These two protein chains interact to form a complex.

Sequence of chain A:
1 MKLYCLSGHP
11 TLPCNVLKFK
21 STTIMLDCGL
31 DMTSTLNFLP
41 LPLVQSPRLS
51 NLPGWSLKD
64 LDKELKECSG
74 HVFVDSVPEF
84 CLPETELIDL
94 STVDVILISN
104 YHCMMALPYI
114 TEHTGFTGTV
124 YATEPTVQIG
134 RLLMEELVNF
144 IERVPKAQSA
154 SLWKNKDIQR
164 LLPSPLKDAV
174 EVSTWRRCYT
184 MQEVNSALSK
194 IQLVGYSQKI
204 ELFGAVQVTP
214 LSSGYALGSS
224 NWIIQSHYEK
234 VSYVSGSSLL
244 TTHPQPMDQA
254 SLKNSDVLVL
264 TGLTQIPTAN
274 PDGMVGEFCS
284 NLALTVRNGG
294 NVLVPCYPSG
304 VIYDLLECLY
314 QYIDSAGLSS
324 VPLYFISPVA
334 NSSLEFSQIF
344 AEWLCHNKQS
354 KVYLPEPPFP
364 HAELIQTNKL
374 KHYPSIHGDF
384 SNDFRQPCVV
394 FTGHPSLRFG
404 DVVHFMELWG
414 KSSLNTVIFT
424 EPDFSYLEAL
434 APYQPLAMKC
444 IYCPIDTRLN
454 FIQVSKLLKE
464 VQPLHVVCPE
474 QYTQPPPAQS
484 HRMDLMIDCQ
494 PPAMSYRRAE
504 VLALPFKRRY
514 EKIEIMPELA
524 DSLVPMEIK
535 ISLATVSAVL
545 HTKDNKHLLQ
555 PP

Interface contacts:
Residue I939 in chain B contacts residue L417 in chain A (closest heavy-atom distance 3.8 Å).
Residue Q943 in chain B contacts residue L417 in chain A (closest heavy-atom distance 4.9 Å).

Sequence of chain B:
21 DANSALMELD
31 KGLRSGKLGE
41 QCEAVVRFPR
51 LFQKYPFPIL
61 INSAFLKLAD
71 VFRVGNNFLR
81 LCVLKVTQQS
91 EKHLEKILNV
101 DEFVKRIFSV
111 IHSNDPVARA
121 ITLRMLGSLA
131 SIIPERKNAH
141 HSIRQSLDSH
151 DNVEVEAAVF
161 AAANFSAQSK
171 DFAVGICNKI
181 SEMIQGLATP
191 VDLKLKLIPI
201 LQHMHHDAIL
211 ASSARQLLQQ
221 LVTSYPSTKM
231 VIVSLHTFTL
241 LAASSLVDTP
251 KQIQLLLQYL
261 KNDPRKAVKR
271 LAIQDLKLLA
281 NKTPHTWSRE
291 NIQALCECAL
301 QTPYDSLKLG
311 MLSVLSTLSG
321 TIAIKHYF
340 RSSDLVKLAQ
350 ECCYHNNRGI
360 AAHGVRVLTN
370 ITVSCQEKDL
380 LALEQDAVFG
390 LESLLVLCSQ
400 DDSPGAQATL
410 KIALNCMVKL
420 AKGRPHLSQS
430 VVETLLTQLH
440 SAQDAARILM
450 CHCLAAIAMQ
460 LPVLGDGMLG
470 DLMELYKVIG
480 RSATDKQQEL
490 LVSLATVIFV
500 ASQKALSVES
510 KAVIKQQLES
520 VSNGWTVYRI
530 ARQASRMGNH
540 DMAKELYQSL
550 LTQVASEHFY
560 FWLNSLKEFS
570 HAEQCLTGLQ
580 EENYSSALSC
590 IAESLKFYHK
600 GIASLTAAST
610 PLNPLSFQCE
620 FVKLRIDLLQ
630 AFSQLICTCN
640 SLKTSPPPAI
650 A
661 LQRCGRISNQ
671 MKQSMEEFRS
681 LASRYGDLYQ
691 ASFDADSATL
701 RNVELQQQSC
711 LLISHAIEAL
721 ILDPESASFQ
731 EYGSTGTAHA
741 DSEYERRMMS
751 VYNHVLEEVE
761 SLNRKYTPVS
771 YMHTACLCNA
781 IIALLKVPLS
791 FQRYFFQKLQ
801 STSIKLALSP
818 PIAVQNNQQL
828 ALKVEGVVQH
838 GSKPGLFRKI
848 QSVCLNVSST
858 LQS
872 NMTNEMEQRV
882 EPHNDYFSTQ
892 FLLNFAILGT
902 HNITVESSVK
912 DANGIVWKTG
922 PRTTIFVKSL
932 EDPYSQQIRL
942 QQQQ